Contacts between the two chains:
Residue L358 in chain B interacts with residue G457 in chain A (closest heavy-atom distance 3.9 Å).
Residue F355 in chain B interacts with residue Q463 in chain A (closest heavy-atom distance 4.4 Å).
Residue Q604 in chain B contacts residue S61 in chain A (closest heavy-atom distance 4.5 Å).
Residue L358 in chain B contacts residue A460 in chain A (closest heavy-atom distance 4.8 Å).
Residue L346 in chain B is in contact with residue Q63 in chain A (closest heavy-atom distance 4.2 Å).
Residue L406 in chain B interacts with residue W55 in chain A (closest heavy-atom distance 3.8 Å).
Residue T405 in chain B is in contact with residue L67 in chain A (closest heavy-atom distance 4.2 Å).
Residue L403 in chain B contacts residue L67 in chain A (closest heavy-atom distance 4.9 Å).
Residue L406 in chain B is in contact with residue Q63 in chain A (closest heavy-atom distance 4.3 Å).
Residue P347 in chain B is in contact with residue N62 in chain A (closest heavy-atom distance 3.4 Å).
Residue L399 in chain B contacts residue V73 in chain A (closest heavy-atom distance 4.0 Å).
Residue M402 in chain B contacts residue T69 in chain A (closest heavy-atom distance 3.8 Å).
Residue V375 in chain B contacts residue M449 in chain A (closest heavy-atom distance 3.7 Å).
Residue L403 in chain B is in contact with residue V70 in chain A (closest heavy-atom distance 3.8 Å).
Residue L406 in chain B contacts residue L67 in chain A (closest heavy-atom distance 3.8 Å).
Residue T405 in chain B is in contact with residue Q63 in chain A (closest heavy-atom distance 4.0 Å).
Residue A351 in chain B contacts residue N62 in chain A (closest heavy-atom distance 4.1 Å).
Residue L353 in chain B interacts with residue I459 in chain A (closest heavy-atom distance 4.3 Å).
Residue T405 in chain B contacts residue A66 in chain A (closest heavy-atom distance 4.6 Å).
Residue L346 in chain B contacts residue N62 in chain A (closest heavy-atom distance 3.0 Å).
Residue M357 in chain B contacts residue A456 in chain A (closest heavy-atom distance 4.1 Å).
Residue L353 in chain B contacts residue V73 in chain A (closest heavy-atom distance 4.1 Å).
Residue A352 in chain B contacts residue Q463 in chain A (closest heavy-atom distance 3.6 Å).
Residue A352 in chain B is in contact with residue T69 in chain A (closest heavy-atom distance 4.8 Å).
Residue A351 in chain B contacts residue H65 in chain A (closest heavy-atom distance 4.1 Å).
Residue P602 in chain B interacts with residue N62 in chain A (closest heavy-atom distance 4.1 Å).
Residue A348 in chain B is in contact with residue N62 in chain A (closest heavy-atom distance 3.9 Å).
Residue F355 in chain B contacts residue I459 in chain A (closest heavy-atom distance 3.7 Å).
Residue F360 in chain B interacts with residue F360 in chain A (closest heavy-atom distance 4.0 Å).
Residue M402 in chain B interacts with residue L67 in chain A (closest heavy-atom distance 4.0 Å).
Residue L358 in chain B is in contact with residue A456 in chain A (closest heavy-atom distance 4.5 Å).
Residue V375 in chain B is in contact with residue A452 in chain A (closest heavy-atom distance 3.7 Å).
Residue L372 in chain B is in contact with residue I453 in chain A (closest heavy-atom distance 3.7 Å).
Residue L399 in chain B interacts with residue V70 in chain A (closest heavy-atom distance 4.4 Å).
Residue L368 in chain B is in contact with residue I453 in chain A (closest heavy-atom distance 3.8 Å).
Residue T371 in chain B contacts residue A452 in chain A (closest heavy-atom distance 5.0 Å).
Residue M376 in chain B is in contact with residue M449 in chain A (closest heavy-atom distance 4.1 Å).
Residue L358 in chain B contacts residue L362 in chain A (closest heavy-atom distance 3.9 Å).
Residue V375 in chain B interacts with residue P448 in chain A (closest heavy-atom distance 3.7 Å).
Residue Q604 in chain B interacts with residue S60 in chain A (closest heavy-atom distance 3.2 Å).
Residue A351 in chain B interacts with residue T69 in chain A (closest heavy-atom distance 3.4 Å).
Residue N603 in chain B interacts with residue S60 in chain A (closest heavy-atom distance 3.6 Å).
Residue L372 in chain B is in contact with residue M449 in chain A (closest heavy-atom distance 4.0 Å).
Residue M402 in chain B contacts residue V70 in chain A (closest heavy-atom distance 3.4 Å).
Residue F355 in chain B interacts with residue A460 in chain A (closest heavy-atom distance 3.7 Å).
Residue P602 in chain B contacts residue S61 in chain A (closest heavy-atom distance 3.1 Å).
Residue N603 in chain B interacts with residue S61 in chain A (closest heavy-atom distance 4.1 Å).
Residue M402 in chain B interacts with residue A66 in chain A (closest heavy-atom distance 4.2 Å).
Residue L353 in chain B contacts residue Q463 in chain A (closest heavy-atom distance 3.1 Å).
Residue F355 in chain B contacts residue A456 in chain A (closest heavy-atom distance 4.1 Å).
Residue P602 in chain B is in contact with residue P56 in chain A (closest heavy-atom distance 4.9 Å).
Residue A351 in chain B is in contact with residue A66 in chain A (closest heavy-atom distance 4.1 Å).
Residue L353 in chain B is in contact with residue T69 in chain A (closest heavy-atom distance 4.6 Å).
Residue Q604 in chain B contacts residue N62 in chain A (closest heavy-atom distance 2.8 Å).

Sequence of chain B:
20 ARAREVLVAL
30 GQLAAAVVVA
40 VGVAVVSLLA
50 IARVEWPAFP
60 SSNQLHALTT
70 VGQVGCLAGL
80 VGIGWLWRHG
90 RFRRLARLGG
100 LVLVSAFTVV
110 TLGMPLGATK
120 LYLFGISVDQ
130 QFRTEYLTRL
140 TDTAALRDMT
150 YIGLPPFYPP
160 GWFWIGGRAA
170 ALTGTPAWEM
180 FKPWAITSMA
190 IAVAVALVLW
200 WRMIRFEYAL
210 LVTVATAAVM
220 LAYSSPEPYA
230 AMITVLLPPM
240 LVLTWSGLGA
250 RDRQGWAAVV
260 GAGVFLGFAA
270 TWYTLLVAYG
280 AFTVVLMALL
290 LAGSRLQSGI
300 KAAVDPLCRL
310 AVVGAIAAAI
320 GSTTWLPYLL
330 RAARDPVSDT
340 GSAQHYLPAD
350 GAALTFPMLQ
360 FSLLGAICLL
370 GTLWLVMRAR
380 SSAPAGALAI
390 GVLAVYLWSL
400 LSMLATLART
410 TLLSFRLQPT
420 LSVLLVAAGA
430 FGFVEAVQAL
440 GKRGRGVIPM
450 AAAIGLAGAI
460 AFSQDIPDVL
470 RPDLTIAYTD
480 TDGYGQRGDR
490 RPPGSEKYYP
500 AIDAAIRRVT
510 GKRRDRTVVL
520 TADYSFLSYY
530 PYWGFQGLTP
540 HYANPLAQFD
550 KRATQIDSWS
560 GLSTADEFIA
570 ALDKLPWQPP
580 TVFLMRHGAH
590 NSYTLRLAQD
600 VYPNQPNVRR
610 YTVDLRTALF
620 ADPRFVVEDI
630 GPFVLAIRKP

This data describes a binding interaction between two proteins.

Sequence of chain A:
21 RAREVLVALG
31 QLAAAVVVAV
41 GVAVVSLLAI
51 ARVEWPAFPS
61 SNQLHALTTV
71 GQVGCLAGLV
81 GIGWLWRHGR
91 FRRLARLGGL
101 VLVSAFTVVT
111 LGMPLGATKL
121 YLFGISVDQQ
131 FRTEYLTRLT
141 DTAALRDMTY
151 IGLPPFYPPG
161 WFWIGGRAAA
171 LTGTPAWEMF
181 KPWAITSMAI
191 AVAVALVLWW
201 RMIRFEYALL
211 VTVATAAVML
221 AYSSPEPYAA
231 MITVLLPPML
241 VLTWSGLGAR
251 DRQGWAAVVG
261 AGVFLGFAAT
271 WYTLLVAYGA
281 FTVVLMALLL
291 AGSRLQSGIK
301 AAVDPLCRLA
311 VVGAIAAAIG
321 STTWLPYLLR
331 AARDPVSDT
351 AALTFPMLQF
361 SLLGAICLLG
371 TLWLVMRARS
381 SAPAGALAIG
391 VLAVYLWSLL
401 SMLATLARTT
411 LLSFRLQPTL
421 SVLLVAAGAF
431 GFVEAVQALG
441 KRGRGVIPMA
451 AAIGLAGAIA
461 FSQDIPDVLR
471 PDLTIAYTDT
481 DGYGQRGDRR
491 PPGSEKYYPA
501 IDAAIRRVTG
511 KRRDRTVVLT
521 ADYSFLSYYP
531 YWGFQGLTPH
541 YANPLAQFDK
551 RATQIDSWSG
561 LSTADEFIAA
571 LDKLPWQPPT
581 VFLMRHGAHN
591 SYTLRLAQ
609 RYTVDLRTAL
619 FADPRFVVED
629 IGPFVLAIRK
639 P